Sequence of protein 2:
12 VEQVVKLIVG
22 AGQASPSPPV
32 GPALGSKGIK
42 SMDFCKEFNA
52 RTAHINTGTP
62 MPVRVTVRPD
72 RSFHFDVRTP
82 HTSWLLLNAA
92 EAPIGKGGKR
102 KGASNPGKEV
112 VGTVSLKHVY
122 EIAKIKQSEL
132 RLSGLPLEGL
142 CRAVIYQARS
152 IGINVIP

Interface contacts:
Residue I157 in protein 2 is in contact with residue S80 in protein 1 (closest heavy-atom distance 3.4 Å).
Residue N89 in protein 2 interacts with residue G89 in protein 1 (closest heavy-atom distance 3.1 Å).
Residue K118 in protein 2 is in contact with residue D104 in protein 1 (closest heavy-atom distance 2.8 Å).
Residue H119 in protein 2 interacts with residue C81 in protein 1 (closest heavy-atom distance 4.2 Å).
Residue Y121 in protein 2 interacts with residue P108 in protein 1 (closest heavy-atom distance 3.9 Å).
Residue E92 in protein 2 contacts residue N88 in protein 1 (closest heavy-atom distance 4.1 Å).
Residue P158 in protein 2 is in contact with residue I78 in protein 1 (closest heavy-atom distance 3.8 Å).
Residue T58 in protein 2 interacts with residue K94 in protein 1 (closest heavy-atom distance 3.8 Å).
Residue H119 in protein 2 contacts residue L90 in protein 1 (closest heavy-atom distance 4.0 Å).
Residue V156 in protein 2 contacts residue L115 in protein 1 (closest heavy-atom distance 3.7 Å).
Residue K118 in protein 2 interacts with residue C81 in protein 1 (closest heavy-atom distance 3.4 Å).
Residue H55 in protein 2 contacts residue F93 in protein 1 (closest heavy-atom distance 3.4 Å).
Residue S116 in protein 2 contacts residue S80 in protein 1 (closest heavy-atom distance 3.9 Å).
Residue L86 in protein 2 contacts residue G89 in protein 1 (closest heavy-atom distance 4.3 Å).
Residue Y121 in protein 2 interacts with residue Y107 in protein 1 (closest heavy-atom distance 4.2 Å).
Residue E122 in protein 2 is in contact with residue P99 in protein 1 (closest heavy-atom distance 3.8 Å).
Residue I56 in protein 2 is in contact with residue K94 in protein 1 (closest heavy-atom distance 4.1 Å).
Residue N57 in protein 2 is in contact with residue F93 in protein 1 (closest heavy-atom distance 3.1 Å).
Residue N57 in protein 2 interacts with residue Y92 in protein 1 (closest heavy-atom distance 3.2 Å).
Residue N57 in protein 2 contacts residue K94 in protein 1 (closest heavy-atom distance 3.1 Å).
Residue V156 in protein 2 is in contact with residue Q118 in protein 1 (closest heavy-atom distance 4.3 Å).
Residue T60 in protein 2 contacts residue Y92 in protein 1 (closest heavy-atom distance 4.0 Å).
Residue A90 in protein 2 is in contact with residue L90 in protein 1 (closest heavy-atom distance 3.6 Å).
Residue T80 in protein 2 interacts with residue Y92 in protein 1 (closest heavy-atom distance 3.5 Å).
Residue P81 in protein 2 contacts residue Y92 in protein 1 (closest heavy-atom distance 3.7 Å).
Residue E122 in protein 2 is in contact with residue L90 in protein 1 (closest heavy-atom distance 3.9 Å).
Residue K118 in protein 2 interacts with residue P103 in protein 1 (closest heavy-atom distance 4.0 Å).
Residue H119 in protein 2 is in contact with residue N88 in protein 1 (closest heavy-atom distance 4.2 Å).
Residue P158 in protein 2 contacts residue L115 in protein 1 (closest heavy-atom distance 3.8 Å).
Residue R143 in protein 2 interacts with residue V117 in protein 1 (closest heavy-atom distance 4.4 Å).
Residue E139 in protein 2 contacts residue C114 in protein 1 (closest heavy-atom distance 4.0 Å).
Residue I123 in protein 2 is in contact with residue L90 in protein 1 (closest heavy-atom distance 3.4 Å).
Residue K118 in protein 2 interacts with residue L87 in protein 1 (closest heavy-atom distance 4.2 Å).
Residue I56 in protein 2 contacts residue Y92 in protein 1 (closest heavy-atom distance 3.2 Å).
Residue P158 in protein 2 contacts residue S80 in protein 1 (closest heavy-atom distance 3.0 Å).
Residue C142 in protein 2 contacts residue W110 in protein 1 (closest heavy-atom distance 3.9 Å).
Residue P158 in protein 2 contacts residue S79 in protein 1 (closest heavy-atom distance 3.6 Å).
Residue N89 in protein 2 contacts residue N88 in protein 1 (closest heavy-atom distance 3.6 Å).
Residue A90 in protein 2 interacts with residue G89 in protein 1 (closest heavy-atom distance 4.0 Å).
Residue C142 in protein 2 contacts residue C114 in protein 1 (closest heavy-atom distance 4.1 Å).
Residue L117 in protein 2 is in contact with residue L111 in protein 1 (closest heavy-atom distance 3.5 Å).
Residue K118 in protein 2 is in contact with residue L102 in protein 1 (closest heavy-atom distance 2.4 Å).
Residue K118 in protein 2 interacts with residue A101 in protein 1 (closest heavy-atom distance 4.3 Å).
Residue Y121 in protein 2 contacts residue L111 in protein 1 (closest heavy-atom distance 3.7 Å).
Residue R143 in protein 2 is in contact with residue R113 in protein 1 (closest heavy-atom distance 3.9 Å).
Residue C142 in protein 2 is in contact with residue L111 in protein 1 (closest heavy-atom distance 3.7 Å).
Residue P158 in protein 2 interacts with residue W112 in protein 1 (closest heavy-atom distance 4.1 Å).
Residue S116 in protein 2 is in contact with residue C81 in protein 1 (closest heavy-atom distance 3.5 Å).
Residue R143 in protein 2 contacts residue C114 in protein 1 (closest heavy-atom distance 3.7 Å).
Residue E139 in protein 2 contacts residue W110 in protein 1 (closest heavy-atom distance 3.7 Å).
Residue H55 in protein 2 is in contact with residue K94 in protein 1 (closest heavy-atom distance 2.6 Å).
Residue E122 in protein 2 contacts residue L87 in protein 1 (closest heavy-atom distance 4.0 Å).
Residue I56 in protein 2 interacts with residue F93 in protein 1 (closest heavy-atom distance 4.0 Å).
Residue L138 in protein 2 contacts residue W110 in protein 1 (closest heavy-atom distance 4.3 Å).
Residue H119 in protein 2 interacts with residue L87 in protein 1 (closest heavy-atom distance 3.4 Å).
Residue K118 in protein 2 interacts with residue S79 in protein 1 (closest heavy-atom distance 4.0 Å).
Residue M62 in protein 2 contacts residue Y92 in protein 1 (closest heavy-atom distance 3.9 Å).
Residue A90 in protein 2 interacts with residue N88 in protein 1 (closest heavy-atom distance 3.2 Å).
Residue H55 in protein 2 contacts residue Y92 in protein 1 (closest heavy-atom distance 4.3 Å).
Residue K118 in protein 2 interacts with residue Y107 in protein 1 (closest heavy-atom distance 3.3 Å).

Sequence of protein 1:
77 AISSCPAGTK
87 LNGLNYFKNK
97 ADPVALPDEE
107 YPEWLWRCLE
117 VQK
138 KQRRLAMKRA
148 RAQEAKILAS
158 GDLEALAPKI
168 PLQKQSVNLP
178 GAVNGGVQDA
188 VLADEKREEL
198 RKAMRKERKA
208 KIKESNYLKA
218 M

This data describes a binding interaction between two proteins.